Sequence of the first protein:
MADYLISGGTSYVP

Contacts between the two chains:
Residue S387 in the second protein contacts residue L10 in the first protein (closest heavy-atom distance 4.9 Å).
Residue V364 in the second protein is in contact with residue I11 in the first protein (closest heavy-atom distance 3.7 Å).
Residue R485 in the second protein interacts with residue I11 in the first protein (closest heavy-atom distance 2.8 Å).
Residue G363 in the second protein is in contact with residue I11 in the first protein (closest heavy-atom distance 3.7 Å).
Residue T482 in the second protein contacts residue L10 in the first protein (closest heavy-atom distance 3.3 Å).
Residue K62 in the second protein contacts residue M6 in the first protein (closest heavy-atom distance 3.9 Å).
Residue T61 in the second protein contacts residue A7 in the first protein (closest heavy-atom distance 3.4 Å).
Residue R360 in the second protein contacts residue S12 in the first protein (closest heavy-atom distance 4.3 Å).
Residue Y489 in the second protein interacts with residue I11 in the first protein (closest heavy-atom distance 4.9 Å).
Residue T482 in the second protein is in contact with residue S12 in the first protein (closest heavy-atom distance 3.6 Å).
Residue E357 in the second protein interacts with residue Y17 in the first protein (closest heavy-atom distance 3.4 Å).
Residue S387 in the second protein is in contact with residue I11 in the first protein (closest heavy-atom distance 4.0 Å).
Residue T57 in the second protein contacts residue L10 in the first protein (closest heavy-atom distance 3.8 Å).
Residue P365 in the second protein is in contact with residue A7 in the first protein (closest heavy-atom distance 4.3 Å).
Residue G363 in the second protein is in contact with residue A7 in the first protein (closest heavy-atom distance 4.2 Å).
Residue T482 in the second protein is in contact with residue I11 in the first protein (closest heavy-atom distance 4.3 Å).
Residue T482 in the second protein is in contact with residue Y9 in the first protein (closest heavy-atom distance 4.5 Å).
Residue K63 in the second protein is in contact with residue M6 in the first protein (closest heavy-atom distance 3.7 Å).
Residue Y489 in the second protein is in contact with residue S12 in the first protein (closest heavy-atom distance 4.3 Å).
Residue R485 in the second protein interacts with residue S12 in the first protein (closest heavy-atom distance 4.9 Å).
Residue A486 in the second protein is in contact with residue I11 in the first protein (closest heavy-atom distance 5.0 Å).
Residue T65 in the second protein contacts residue M6 in the first protein (closest heavy-atom distance 4.0 Å).
Residue A59 in the second protein interacts with residue L10 in the first protein (closest heavy-atom distance 3.9 Å).
Residue R361 in the second protein is in contact with residue S16 in the first protein (closest heavy-atom distance 4.2 Å).
Residue S58 in the second protein contacts residue L10 in the first protein (closest heavy-atom distance 4.1 Å).
Residue K62 in the second protein interacts with residue A7 in the first protein (closest heavy-atom distance 3.6 Å).
Residue A59 in the second protein interacts with residue M6 in the first protein (closest heavy-atom distance 4.8 Å).
Residue R360 in the second protein interacts with residue S16 in the first protein (closest heavy-atom distance 3.4 Å).
Residue T65 in the second protein is in contact with residue L10 in the first protein (closest heavy-atom distance 3.8 Å).
Residue A59 in the second protein contacts residue A7 in the first protein (closest heavy-atom distance 3.8 Å).
Residue A359 in the second protein interacts with residue I11 in the first protein (closest heavy-atom distance 4.8 Å).
Residue R360 in the second protein contacts residue Y17 in the first protein (closest heavy-atom distance 3.6 Å).
Residue P365 in the second protein is in contact with residue I11 in the first protein (closest heavy-atom distance 3.8 Å).
Residue R360 in the second protein is in contact with residue I11 in the first protein (closest heavy-atom distance 4.0 Å).
Residue R361 in the second protein interacts with residue Y17 in the first protein (closest heavy-atom distance 3.0 Å).
Residue R485 in the second protein is in contact with residue L10 in the first protein (closest heavy-atom distance 2.7 Å).
Residue A486 in the second protein is in contact with residue S12 in the first protein (closest heavy-atom distance 3.7 Å).

These two protein chains interact to form a complex.

Sequence of the second protein:
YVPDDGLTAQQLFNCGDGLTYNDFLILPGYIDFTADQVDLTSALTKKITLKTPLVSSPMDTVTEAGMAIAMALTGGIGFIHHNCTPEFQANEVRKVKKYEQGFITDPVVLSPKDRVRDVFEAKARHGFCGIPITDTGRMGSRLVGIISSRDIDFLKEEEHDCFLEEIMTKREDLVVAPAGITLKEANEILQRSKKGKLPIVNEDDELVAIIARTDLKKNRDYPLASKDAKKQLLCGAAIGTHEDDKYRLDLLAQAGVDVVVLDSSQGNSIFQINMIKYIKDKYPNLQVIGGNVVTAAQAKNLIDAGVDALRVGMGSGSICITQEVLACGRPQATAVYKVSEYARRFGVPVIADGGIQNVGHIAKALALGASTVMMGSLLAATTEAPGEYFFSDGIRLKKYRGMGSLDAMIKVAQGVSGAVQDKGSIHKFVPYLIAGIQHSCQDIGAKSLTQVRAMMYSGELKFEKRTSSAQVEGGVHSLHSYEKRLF